Contacts between the two chains:
Residue S48 in the second protein interacts with residue S4 in the first protein (closest heavy-atom distance 3.9 Å).
Residue V40 in the second protein is in contact with residue V12 in the first protein (closest heavy-atom distance 3.8 Å).
Residue S48 in the second protein contacts residue V6 in the first protein (closest heavy-atom distance 3.0 Å).
Residue T49 in the second protein is in contact with residue S4 in the first protein (closest heavy-atom distance 4.4 Å).
Residue E43 in the second protein contacts residue V12 in the first protein (closest heavy-atom distance 3.7 Å).
Residue I46 in the second protein interacts with residue R10 in the first protein (closest heavy-atom distance 4.4 Å).
Residue Q45 in the second protein interacts with residue G9 in the first protein (closest heavy-atom distance 3.6 Å).
Residue T119 in the second protein interacts with residue I11 in the first protein (closest heavy-atom distance 3.4 Å).
Residue I46 in the second protein contacts residue G9 in the first protein (closest heavy-atom distance 2.8 Å).
Residue E41 in the second protein is in contact with residue R10 in the first protein (closest heavy-atom distance 4.2 Å).
Residue Q45 in the second protein is in contact with residue R10 in the first protein (closest heavy-atom distance 4.5 Å).
Residue V47 in the second protein interacts with residue V6 in the first protein (closest heavy-atom distance 3.3 Å).
Residue I46 in the second protein interacts with residue I11 in the first protein (closest heavy-atom distance 4.2 Å).
Residue Q45 in the second protein interacts with residue I7 in the first protein (closest heavy-atom distance 4.1 Å).
Residue T74 in the second protein contacts residue G3 in the first protein (closest heavy-atom distance 4.4 Å).
Residue G42 in the second protein is in contact with residue I11 in the first protein (closest heavy-atom distance 3.4 Å).
Residue V47 in the second protein contacts residue V8 in the first protein (closest heavy-atom distance 4.3 Å).
Residue F54 in the second protein interacts with residue V5 in the first protein (closest heavy-atom distance 4.5 Å).
Residue R73 in the second protein interacts with residue V5 in the first protein (closest heavy-atom distance 3.8 Å).
Residue A122 in the second protein contacts residue I11 in the first protein (closest heavy-atom distance 3.9 Å).
Residue V44 in the second protein interacts with residue R10 in the first protein (closest heavy-atom distance 3.4 Å).
Residue V40 in the second protein is in contact with residue K16 in the first protein (closest heavy-atom distance 3.4 Å).
Residue T74 in the second protein interacts with residue S4 in the first protein (closest heavy-atom distance 3.0 Å).
Residue L105 in the second protein is in contact with residue L13 in the first protein (closest heavy-atom distance 3.5 Å).
Residue E43 in the second protein interacts with residue I11 in the first protein (closest heavy-atom distance 3.1 Å).
Residue R73 in the second protein contacts residue G3 in the first protein (closest heavy-atom distance 3.1 Å).
Residue G42 in the second protein interacts with residue V12 in the first protein (closest heavy-atom distance 4.3 Å).
Residue A76 in the second protein interacts with residue S4 in the first protein (closest heavy-atom distance 3.7 Å).
Residue V47 in the second protein contacts residue I7 in the first protein (closest heavy-atom distance 4.2 Å).
Residue P99 in the second protein interacts with residue I7 in the first protein (closest heavy-atom distance 3.6 Å).
Residue T49 in the second protein contacts residue V5 in the first protein (closest heavy-atom distance 4.3 Å).
Residue V40 in the second protein contacts residue P17 in the first protein (closest heavy-atom distance 3.0 Å).
Residue I46 in the second protein is in contact with residue I7 in the first protein (closest heavy-atom distance 3.7 Å).
Residue I46 in the second protein interacts with residue V6 in the first protein (closest heavy-atom distance 4.3 Å).
Residue S48 in the second protein interacts with residue V5 in the first protein (closest heavy-atom distance 3.7 Å).
Residue V44 in the second protein interacts with residue L13 in the first protein (closest heavy-atom distance 4.3 Å).
Residue R120 in the second protein is in contact with residue I11 in the first protein (closest heavy-atom distance 4.1 Å).
Residue I75 in the second protein interacts with residue V5 in the first protein (closest heavy-atom distance 3.3 Å).
Residue T74 in the second protein is in contact with residue V5 in the first protein (closest heavy-atom distance 2.8 Å).
Residue E41 in the second protein is in contact with residue V12 in the first protein (closest heavy-atom distance 3.6 Å).
Residue V40 in the second protein interacts with residue A18 in the first protein (closest heavy-atom distance 3.6 Å).
Residue A76 in the second protein interacts with residue V6 in the first protein (closest heavy-atom distance 3.7 Å).
Residue G42 in the second protein contacts residue R10 in the first protein (closest heavy-atom distance 4.5 Å).
Residue S48 in the second protein is in contact with residue V8 in the first protein (closest heavy-atom distance 3.3 Å).
Residue P81 in the second protein is in contact with residue S4 in the first protein (closest heavy-atom distance 4.3 Å).
Residue W96 in the second protein is in contact with residue V5 in the first protein (closest heavy-atom distance 3.7 Å).
Residue G101 in the second protein is in contact with residue R10 in the first protein (closest heavy-atom distance 3.5 Å).
Residue I75 in the second protein is in contact with residue I7 in the first protein (closest heavy-atom distance 4.0 Å).
Residue V118 in the second protein contacts residue L13 in the first protein (closest heavy-atom distance 4.0 Å).
Residue A70 in the second protein contacts residue V5 in the first protein (closest heavy-atom distance 3.9 Å).
Residue V40 in the second protein is in contact with residue R10 in the first protein (closest heavy-atom distance 2.9 Å).
Residue I46 in the second protein interacts with residue V8 in the first protein (closest heavy-atom distance 2.7 Å).
Residue V44 in the second protein interacts with residue G9 in the first protein (closest heavy-atom distance 4.4 Å).
Residue I75 in the second protein interacts with residue S4 in the first protein (closest heavy-atom distance 3.8 Å).
Residue A76 in the second protein interacts with residue V5 in the first protein (closest heavy-atom distance 2.8 Å).
Residue R73 in the second protein is in contact with residue S4 in the first protein (closest heavy-atom distance 3.6 Å).
Residue V47 in the second protein interacts with residue V5 in the first protein (closest heavy-atom distance 3.6 Å).
Residue E43 in the second protein interacts with residue L13 in the first protein (closest heavy-atom distance 2.9 Å).
Residue V44 in the second protein is in contact with residue I11 in the first protein (closest heavy-atom distance 2.7 Å).
Residue L155 in the second protein interacts with residue L13 in the first protein (closest heavy-atom distance 4.0 Å).

Sequence of the first protein:
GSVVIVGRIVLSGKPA

These two protein chains interact to form a complex.

Sequence of the second protein:
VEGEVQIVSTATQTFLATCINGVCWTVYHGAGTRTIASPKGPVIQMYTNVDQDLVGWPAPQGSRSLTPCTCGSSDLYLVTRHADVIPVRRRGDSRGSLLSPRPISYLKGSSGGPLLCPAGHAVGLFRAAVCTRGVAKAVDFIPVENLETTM